Sequence of the second protein:
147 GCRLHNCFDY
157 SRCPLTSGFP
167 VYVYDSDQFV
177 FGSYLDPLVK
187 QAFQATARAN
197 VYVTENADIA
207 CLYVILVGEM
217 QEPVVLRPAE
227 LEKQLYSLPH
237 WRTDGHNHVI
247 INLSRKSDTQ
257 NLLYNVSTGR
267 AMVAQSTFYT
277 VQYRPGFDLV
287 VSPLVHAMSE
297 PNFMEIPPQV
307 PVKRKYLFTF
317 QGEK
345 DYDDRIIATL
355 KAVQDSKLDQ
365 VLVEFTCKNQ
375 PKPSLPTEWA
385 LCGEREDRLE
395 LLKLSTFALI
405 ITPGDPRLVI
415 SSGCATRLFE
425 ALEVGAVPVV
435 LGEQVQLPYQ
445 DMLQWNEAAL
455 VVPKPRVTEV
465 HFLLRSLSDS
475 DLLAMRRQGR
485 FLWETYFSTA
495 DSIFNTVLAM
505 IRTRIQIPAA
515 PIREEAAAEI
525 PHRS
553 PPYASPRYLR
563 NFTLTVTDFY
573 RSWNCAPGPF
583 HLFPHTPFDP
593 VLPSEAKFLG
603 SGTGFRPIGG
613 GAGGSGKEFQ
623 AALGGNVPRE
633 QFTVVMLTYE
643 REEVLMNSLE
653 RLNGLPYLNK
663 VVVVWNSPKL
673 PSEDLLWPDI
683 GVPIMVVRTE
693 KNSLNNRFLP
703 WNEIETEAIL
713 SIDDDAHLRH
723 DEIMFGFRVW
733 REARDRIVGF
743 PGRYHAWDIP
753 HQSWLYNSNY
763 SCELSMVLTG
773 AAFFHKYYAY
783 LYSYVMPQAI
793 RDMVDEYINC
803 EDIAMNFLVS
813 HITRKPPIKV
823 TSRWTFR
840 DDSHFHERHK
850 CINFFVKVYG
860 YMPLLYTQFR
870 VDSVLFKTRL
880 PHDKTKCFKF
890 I

Residue-level contacts at the interface:
Residue S596 in the first protein interacts with residue L863 in the second protein (closest heavy-atom distance 2.6 Å).
Residue V870 in the first protein contacts residue R869 in the second protein (closest heavy-atom distance 3.2 Å).
Residue E597 in the first protein interacts with residue M861 in the second protein (closest heavy-atom distance 2.5 Å).
Residue P592 in the first protein contacts residue D475 in the second protein (closest heavy-atom distance 3.4 Å).
Residue R869 in the first protein is in contact with residue F875 in the second protein (closest heavy-atom distance 2.9 Å).
Residue L863 in the first protein interacts with residue S596 in the second protein (closest heavy-atom distance 2.6 Å).
Residue E463 in the first protein interacts with residue L161 in the second protein (closest heavy-atom distance 3.2 Å).
Residue R869 in the first protein contacts residue V870 in the second protein (closest heavy-atom distance 3.2 Å).
Residue M861 in the first protein interacts with residue E597 in the second protein (closest heavy-atom distance 2.5 Å).
Residue Q867 in the first protein interacts with residue G627 in the second protein (closest heavy-atom distance 3.3 Å).
Residue R869 in the first protein is in contact with residue D871 in the second protein (closest heavy-atom distance 2.8 Å).
Residue F875 in the first protein is in contact with residue R869 in the second protein (closest heavy-atom distance 3.0 Å).
Residue R460 in the first protein contacts residue C159 in the second protein (closest heavy-atom distance 2.9 Å).
Residue D475 in the first protein is in contact with residue P592 in the second protein (closest heavy-atom distance 3.4 Å).
Residue D871 in the first protein contacts residue R869 in the second protein (closest heavy-atom distance 2.8 Å).
Residue Y865 in the first protein contacts residue N628 in the second protein (closest heavy-atom distance 3.0 Å).
Residue E734 in the first protein is in contact with residue T866 in the second protein (closest heavy-atom distance 2.9 Å).
Residue D475 in the first protein contacts residue T565 in the second protein (closest heavy-atom distance 3.4 Å).
Residue R730 in the first protein is in contact with residue Q867 in the second protein (closest heavy-atom distance 3.4 Å).
Residue D871 in the first protein contacts residue F868 in the second protein (closest heavy-atom distance 3.4 Å).
Residue S603 in the first protein interacts with residue D473 in the second protein (closest heavy-atom distance 3.2 Å).
Residue Q867 in the first protein interacts with residue R730 in the second protein (closest heavy-atom distance 3.4 Å).
Residue G627 in the first protein is in contact with residue Q867 in the second protein (closest heavy-atom distance 3.3 Å).
Residue N628 in the first protein contacts residue Y865 in the second protein (closest heavy-atom distance 3.0 Å).
Residue E734 in the first protein is in contact with residue F868 in the second protein (closest heavy-atom distance 3.1 Å).
Residue L477 in the first protein is in contact with residue P595 in the second protein (closest heavy-atom distance 3.3 Å).
Residue Q867 in the first protein interacts with residue E734 in the second protein (closest heavy-atom distance 2.9 Å).
Residue T569 in the first protein interacts with residue N450 in the second protein (closest heavy-atom distance 3.4 Å).
Residue W749 in the first protein is in contact with residue G613 in the second protein (closest heavy-atom distance 3.0 Å).
Residue E734 in the first protein interacts with residue Q867 in the second protein (closest heavy-atom distance 2.9 Å).
Residue N450 in the first protein interacts with residue T569 in the second protein (closest heavy-atom distance 3.4 Å).
Residue A614 in the first protein contacts residue Y746 in the second protein (closest heavy-atom distance 3.2 Å).
Residue C159 in the first protein contacts residue R460 in the second protein (closest heavy-atom distance 2.9 Å).
Residue E597 in the first protein contacts residue Y860 in the second protein (closest heavy-atom distance 3.1 Å).
Residue T565 in the first protein interacts with residue D475 in the second protein (closest heavy-atom distance 3.4 Å).
Residue T866 in the first protein interacts with residue E734 in the second protein (closest heavy-atom distance 2.9 Å).
Residue Q510 in the first protein is in contact with residue V455 in the second protein (closest heavy-atom distance 3.0 Å).
Residue Y746 in the first protein is in contact with residue A614 in the second protein (closest heavy-atom distance 3.2 Å).
Residue V873 in the first protein is in contact with residue R869 in the second protein (closest heavy-atom distance 2.8 Å).
Residue Y860 in the first protein is in contact with residue E597 in the second protein (closest heavy-atom distance 3.1 Å).
Residue S763 in the first protein interacts with residue V873 in the second protein (closest heavy-atom distance 3.4 Å).
Residue R562 in the first protein is in contact with residue D475 in the second protein (closest heavy-atom distance 3.1 Å).
Residue L161 in the first protein interacts with residue E463 in the second protein (closest heavy-atom distance 3.2 Å).
Residue C886 in the first protein contacts residue C764 in the second protein (closest heavy-atom distance 2.0 Å).
Residue L601 in the first protein contacts residue P307 in the second protein (closest heavy-atom distance 3.4 Å).
Residue R460 in the first protein is in contact with residue I509 in the second protein (closest heavy-atom distance 3.2 Å).
Residue C764 in the first protein interacts with residue C886 in the second protein (closest heavy-atom distance 2.0 Å).
Residue F868 in the first protein interacts with residue D871 in the second protein (closest heavy-atom distance 3.4 Å).
Residue F868 in the first protein contacts residue E734 in the second protein (closest heavy-atom distance 3.1 Å).
Residue L625 in the first protein contacts residue Q867 in the second protein (closest heavy-atom distance 2.9 Å).
Residue P307 in the first protein contacts residue L601 in the second protein (closest heavy-atom distance 3.4 Å).
Residue R869 in the first protein is in contact with residue V873 in the second protein (closest heavy-atom distance 2.8 Å).
Residue V455 in the first protein contacts residue Q510 in the second protein (closest heavy-atom distance 3.0 Å).
Residue I509 in the first protein interacts with residue R460 in the second protein (closest heavy-atom distance 3.2 Å).
Residue D473 in the first protein interacts with residue S603 in the second protein (closest heavy-atom distance 3.2 Å).
Residue G613 in the first protein is in contact with residue W749 in the second protein (closest heavy-atom distance 3.0 Å).
Residue S763 in the first protein contacts residue L874 in the second protein (closest heavy-atom distance 3.4 Å).
Residue P595 in the first protein is in contact with residue L477 in the second protein (closest heavy-atom distance 3.3 Å).
Residue D475 in the first protein interacts with residue R562 in the second protein (closest heavy-atom distance 3.1 Å).
Residue Q867 in the first protein interacts with residue L625 in the second protein (closest heavy-atom distance 2.9 Å).

Sequence of the first protein:
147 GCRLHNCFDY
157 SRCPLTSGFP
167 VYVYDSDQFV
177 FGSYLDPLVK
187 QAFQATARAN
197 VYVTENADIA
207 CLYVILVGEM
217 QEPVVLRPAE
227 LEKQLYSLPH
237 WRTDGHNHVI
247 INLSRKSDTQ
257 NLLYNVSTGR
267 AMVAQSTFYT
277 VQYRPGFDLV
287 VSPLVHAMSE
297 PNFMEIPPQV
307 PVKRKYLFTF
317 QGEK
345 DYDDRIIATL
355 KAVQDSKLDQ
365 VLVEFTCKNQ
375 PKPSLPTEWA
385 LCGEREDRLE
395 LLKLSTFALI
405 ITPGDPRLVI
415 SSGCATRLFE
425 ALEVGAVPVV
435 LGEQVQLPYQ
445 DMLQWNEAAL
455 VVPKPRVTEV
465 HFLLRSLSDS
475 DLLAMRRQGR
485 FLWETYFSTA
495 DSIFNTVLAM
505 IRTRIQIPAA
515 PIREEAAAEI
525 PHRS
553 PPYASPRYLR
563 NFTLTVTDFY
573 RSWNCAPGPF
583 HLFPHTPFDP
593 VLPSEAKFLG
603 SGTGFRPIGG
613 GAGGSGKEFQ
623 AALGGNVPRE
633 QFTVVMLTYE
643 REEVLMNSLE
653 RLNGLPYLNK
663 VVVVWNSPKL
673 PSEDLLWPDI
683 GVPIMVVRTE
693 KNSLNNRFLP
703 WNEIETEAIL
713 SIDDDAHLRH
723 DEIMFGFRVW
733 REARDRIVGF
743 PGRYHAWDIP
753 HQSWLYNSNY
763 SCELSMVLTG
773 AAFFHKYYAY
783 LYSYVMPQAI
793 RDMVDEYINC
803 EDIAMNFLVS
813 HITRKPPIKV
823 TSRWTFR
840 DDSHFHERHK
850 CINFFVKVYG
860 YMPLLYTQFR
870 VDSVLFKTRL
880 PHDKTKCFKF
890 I

The following describes two proteins that form a bound complex.